Sequence of chain B:
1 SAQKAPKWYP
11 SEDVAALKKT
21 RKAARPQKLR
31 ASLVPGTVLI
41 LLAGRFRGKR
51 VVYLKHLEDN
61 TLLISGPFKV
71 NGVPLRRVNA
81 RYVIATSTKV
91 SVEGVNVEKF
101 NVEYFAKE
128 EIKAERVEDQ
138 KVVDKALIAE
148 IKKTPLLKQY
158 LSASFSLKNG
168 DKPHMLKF

Sequence of chain A:
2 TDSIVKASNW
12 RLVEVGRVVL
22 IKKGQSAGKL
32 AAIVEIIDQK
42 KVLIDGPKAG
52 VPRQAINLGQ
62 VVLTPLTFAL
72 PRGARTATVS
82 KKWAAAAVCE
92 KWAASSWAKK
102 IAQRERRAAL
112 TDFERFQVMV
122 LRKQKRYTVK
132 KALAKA

Contacts between the two chains:
Residue L153 in chain B contacts residue F114 in chain A (closest heavy-atom distance 3.8 Å).
Residue I40 in chain B contacts residue D113 in chain A (closest heavy-atom distance 4.0 Å).
Residue F175 in chain B interacts with residue L111 in chain A (closest heavy-atom distance 4.7 Å).
Residue F175 in chain B contacts residue R116 in chain A (closest heavy-atom distance 4.3 Å).
Residue S87 in chain B contacts residue T112 in chain A (closest heavy-atom distance 3.3 Å).
Residue A160 in chain B interacts with residue F117 in chain A (closest heavy-atom distance 4.3 Å).
Residue K174 in chain B is in contact with residue R116 in chain A (closest heavy-atom distance 2.5 Å).
Residue Y157 in chain B is in contact with residue F114 in chain A (closest heavy-atom distance 3.1 Å).
Residue Y157 in chain B contacts residue D113 in chain A (closest heavy-atom distance 2.6 Å).
Residue P152 in chain B interacts with residue F114 in chain A (closest heavy-atom distance 4.1 Å).
Residue Q156 in chain B interacts with residue F117 in chain A (closest heavy-atom distance 4.0 Å).
Residue T151 in chain B contacts residue F114 in chain A (closest heavy-atom distance 4.6 Å).
Residue L153 in chain B contacts residue V121 in chain A (closest heavy-atom distance 4.2 Å).
Residue F175 in chain B contacts residue F114 in chain A (closest heavy-atom distance 4.8 Å).
Residue K174 in chain B is in contact with residue D113 in chain A (closest heavy-atom distance 3.9 Å).
Residue L154 in chain B contacts residue F114 in chain A (closest heavy-atom distance 3.9 Å).
Residue F175 in chain B contacts residue D113 in chain A (closest heavy-atom distance 3.2 Å).
Residue Y157 in chain B contacts residue F117 in chain A (closest heavy-atom distance 3.6 Å).
Residue K174 in chain B is in contact with residue T112 in chain A (closest heavy-atom distance 4.0 Å).
Residue R50 in chain B is in contact with residue F117 in chain A (closest heavy-atom distance 4.6 Å).
Residue F175 in chain B interacts with residue T112 in chain A (closest heavy-atom distance 3.2 Å).
Residue T88 in chain B interacts with residue F114 in chain A (closest heavy-atom distance 3.4 Å).
Residue K174 in chain B interacts with residue A110 in chain A (closest heavy-atom distance 3.0 Å).
Residue T88 in chain B is in contact with residue T112 in chain A (closest heavy-atom distance 3.5 Å).
Residue L153 in chain B interacts with residue F117 in chain A (closest heavy-atom distance 3.4 Å).
Residue R50 in chain B interacts with residue D113 in chain A (closest heavy-atom distance 2.3 Å).
Residue L173 in chain B contacts residue R116 in chain A (closest heavy-atom distance 3.9 Å).
Residue F162 in chain B contacts residue R116 in chain A (closest heavy-atom distance 4.6 Å).
Residue K174 in chain B contacts residue L111 in chain A (closest heavy-atom distance 3.0 Å).
Residue F162 in chain B is in contact with residue D113 in chain A (closest heavy-atom distance 3.6 Å).
Residue L153 in chain B is in contact with residue Q118 in chain A (closest heavy-atom distance 4.5 Å).
Residue K174 in chain B contacts residue A109 in chain A (closest heavy-atom distance 4.5 Å).
Residue M172 in chain B contacts residue A109 in chain A (closest heavy-atom distance 4.5 Å).

This data describes a binding interaction between two proteins.